This data describes a binding interaction between two proteins.

Sequence of chain A:
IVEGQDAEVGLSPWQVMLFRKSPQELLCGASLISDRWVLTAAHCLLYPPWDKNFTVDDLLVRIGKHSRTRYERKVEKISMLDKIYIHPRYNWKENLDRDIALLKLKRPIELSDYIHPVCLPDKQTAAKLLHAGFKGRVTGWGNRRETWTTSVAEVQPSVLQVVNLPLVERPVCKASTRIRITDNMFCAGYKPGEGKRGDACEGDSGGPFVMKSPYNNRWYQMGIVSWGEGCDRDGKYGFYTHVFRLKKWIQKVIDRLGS

Sequence of chain B:
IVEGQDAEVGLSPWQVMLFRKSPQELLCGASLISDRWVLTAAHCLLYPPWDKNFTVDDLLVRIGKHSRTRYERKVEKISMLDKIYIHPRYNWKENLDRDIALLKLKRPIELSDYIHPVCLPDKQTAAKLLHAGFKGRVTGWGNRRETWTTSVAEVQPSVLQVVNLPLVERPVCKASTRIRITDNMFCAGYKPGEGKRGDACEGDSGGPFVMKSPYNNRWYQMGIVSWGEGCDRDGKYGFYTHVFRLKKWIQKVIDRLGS

Contacts between the two chains:
Residue A175 in chain B interacts with residue R178 in chain A (closest heavy-atom distance 5.0 Å).
Residue R178 in chain B contacts residue I181 in chain A (closest heavy-atom distance 4.2 Å).
Residue R178 in chain B interacts with residue I179 in chain A (closest heavy-atom distance 3.5 Å).
Residue I179 in chain B interacts with residue R178 in chain A (closest heavy-atom distance 4.1 Å).
Residue R180 in chain B interacts with residue R178 in chain A (closest heavy-atom distance 3.8 Å).
Residue T177 in chain B interacts with residue R178 in chain A (closest heavy-atom distance 3.9 Å).
Residue R178 in chain B is in contact with residue T177 in chain A (closest heavy-atom distance 2.9 Å).
Residue R178 in chain B contacts residue R180 in chain A (closest heavy-atom distance 3.9 Å).
Residue R178 in chain B is in contact with residue A175 in chain A (closest heavy-atom distance 4.1 Å).
Residue I181 in chain B interacts with residue R178 in chain A (closest heavy-atom distance 4.0 Å).
Residue R178 in chain B is in contact with residue K174 in chain A (closest heavy-atom distance 3.0 Å).
Residue R178 in chain B contacts residue R178 in chain A (closest heavy-atom distance 3.2 Å).
Residue K174 in chain B contacts residue R178 in chain A (closest heavy-atom distance 3.2 Å).